Sequence of protein 1:
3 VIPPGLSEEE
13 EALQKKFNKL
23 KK

Sequence of protein 2:
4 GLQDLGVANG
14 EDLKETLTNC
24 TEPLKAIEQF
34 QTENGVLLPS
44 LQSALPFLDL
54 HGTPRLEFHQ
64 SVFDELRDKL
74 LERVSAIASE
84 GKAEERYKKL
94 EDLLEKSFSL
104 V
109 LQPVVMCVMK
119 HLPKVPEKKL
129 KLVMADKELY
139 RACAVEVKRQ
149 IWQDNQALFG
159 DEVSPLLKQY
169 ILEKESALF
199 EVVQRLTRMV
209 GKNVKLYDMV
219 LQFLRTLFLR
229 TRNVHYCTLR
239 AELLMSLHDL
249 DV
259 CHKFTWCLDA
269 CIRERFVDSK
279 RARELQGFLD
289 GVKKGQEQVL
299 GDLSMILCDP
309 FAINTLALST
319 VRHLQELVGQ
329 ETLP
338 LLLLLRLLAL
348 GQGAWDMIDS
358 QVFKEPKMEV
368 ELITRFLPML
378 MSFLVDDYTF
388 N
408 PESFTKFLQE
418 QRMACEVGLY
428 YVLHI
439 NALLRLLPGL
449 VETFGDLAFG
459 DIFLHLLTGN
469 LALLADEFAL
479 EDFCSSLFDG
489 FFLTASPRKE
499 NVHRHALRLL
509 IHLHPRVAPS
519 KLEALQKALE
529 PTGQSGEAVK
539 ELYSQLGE

Residue-level contacts at the interface:
Residue L381 in protein 2 contacts residue L15 in protein 1 (closest heavy-atom distance 4.9 Å).
Residue I370 in protein 2 contacts residue K24 in protein 1 (closest heavy-atom distance 4.8 Å).
Residue D384 in protein 2 interacts with residue E11 in protein 1 (closest heavy-atom distance 4.6 Å).
Residue L377 in protein 2 is in contact with residue K18 in protein 1 (closest heavy-atom distance 4.9 Å).
Residue P332 in protein 2 contacts residue K24 in protein 1 (closest heavy-atom distance 4.8 Å).

These two protein chains interact to form a complex.